Interface contacts:
Residue T21 in the second protein is in contact with residue D108 in the first protein (closest heavy-atom distance 3.9 Å).
Residue K17 in the second protein is in contact with residue Q111 in the first protein (closest heavy-atom distance 4.0 Å).
Residue K17 in the second protein is in contact with residue G116 in the first protein (closest heavy-atom distance 3.6 Å).
Residue K17 in the second protein contacts residue R115 in the first protein (closest heavy-atom distance 3.1 Å).
Residue K17 in the second protein interacts with residue L110 in the first protein (closest heavy-atom distance 4.6 Å).

Sequence of the second protein:
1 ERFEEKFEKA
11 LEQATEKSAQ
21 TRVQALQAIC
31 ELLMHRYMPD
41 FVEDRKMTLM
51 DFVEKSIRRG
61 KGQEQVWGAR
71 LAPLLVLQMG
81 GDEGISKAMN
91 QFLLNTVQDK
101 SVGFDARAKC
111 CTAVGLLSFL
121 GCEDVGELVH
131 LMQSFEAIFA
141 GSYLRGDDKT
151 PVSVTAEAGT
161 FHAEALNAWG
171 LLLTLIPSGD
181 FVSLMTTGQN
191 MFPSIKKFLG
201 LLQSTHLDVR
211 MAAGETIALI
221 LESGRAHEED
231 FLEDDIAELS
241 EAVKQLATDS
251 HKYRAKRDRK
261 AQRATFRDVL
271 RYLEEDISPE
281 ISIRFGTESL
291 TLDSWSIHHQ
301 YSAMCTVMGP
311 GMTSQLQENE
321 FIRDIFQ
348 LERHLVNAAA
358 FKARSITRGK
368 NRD

These two protein chains interact to form a complex.

Sequence of the first protein:
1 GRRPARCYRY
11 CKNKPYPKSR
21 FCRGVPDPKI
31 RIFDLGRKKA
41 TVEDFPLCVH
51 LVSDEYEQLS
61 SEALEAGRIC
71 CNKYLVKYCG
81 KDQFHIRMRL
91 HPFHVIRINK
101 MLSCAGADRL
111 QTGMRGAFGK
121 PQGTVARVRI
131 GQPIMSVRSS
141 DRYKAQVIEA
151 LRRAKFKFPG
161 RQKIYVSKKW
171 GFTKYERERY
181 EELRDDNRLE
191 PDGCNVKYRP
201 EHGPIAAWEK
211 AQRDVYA